Contacts between the two chains:
Residue V376 in the second protein is in contact with residue V6 in the first protein (closest heavy-atom distance 2.7 Å).
Residue L446 in the second protein interacts with residue I7 in the first protein (closest heavy-atom distance 3.9 Å).
Residue N378 in the second protein interacts with residue V6 in the first protein (closest heavy-atom distance 3.6 Å).
Residue S375 in the second protein contacts residue K5 in the first protein (closest heavy-atom distance 3.8 Å).
Residue Y379 in the second protein is in contact with residue F2 in the first protein (closest heavy-atom distance 4.2 Å).
Residue I359 in the second protein contacts residue I7 in the first protein (closest heavy-atom distance 3.8 Å).
Residue W377 in the second protein interacts with residue V6 in the first protein (closest heavy-atom distance 3.6 Å).
Residue W377 in the second protein is in contact with residue K5 in the first protein (closest heavy-atom distance 3.7 Å).
Residue F346 in the second protein interacts with residue V6 in the first protein (closest heavy-atom distance 4.0 Å).
Residue V376 in the second protein interacts with residue K5 in the first protein (closest heavy-atom distance 3.6 Å).
Residue I359 in the second protein is in contact with residue G8 in the first protein (closest heavy-atom distance 4.2 Å).
Residue D374 in the second protein is in contact with residue G8 in the first protein (closest heavy-atom distance 3.8 Å).
Residue S375 in the second protein contacts residue G8 in the first protein (closest heavy-atom distance 4.4 Å).
Residue N378 in the second protein contacts residue V4 in the first protein (closest heavy-atom distance 2.9 Å).
Residue V376 in the second protein interacts with residue V4 in the first protein (closest heavy-atom distance 4.5 Å).
Residue D374 in the second protein is in contact with residue I7 in the first protein (closest heavy-atom distance 4.6 Å).
Residue V376 in the second protein interacts with residue I7 in the first protein (closest heavy-atom distance 3.2 Å).
Residue N378 in the second protein is in contact with residue F2 in the first protein (closest heavy-atom distance 2.9 Å).
Residue S375 in the second protein is in contact with residue I7 in the first protein (closest heavy-atom distance 3.5 Å).
Residue Y448 in the second protein is in contact with residue I7 in the first protein (closest heavy-atom distance 3.8 Å).
Residue T372 in the second protein contacts residue G8 in the first protein (closest heavy-atom distance 3.7 Å).
Residue H466 in the second protein is in contact with residue I7 in the first protein (closest heavy-atom distance 3.8 Å).
Residue W377 in the second protein is in contact with residue V4 in the first protein (closest heavy-atom distance 3.4 Å).

Sequence of the first protein:
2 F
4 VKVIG

These two protein chains interact to form a complex.

Sequence of the second protein:
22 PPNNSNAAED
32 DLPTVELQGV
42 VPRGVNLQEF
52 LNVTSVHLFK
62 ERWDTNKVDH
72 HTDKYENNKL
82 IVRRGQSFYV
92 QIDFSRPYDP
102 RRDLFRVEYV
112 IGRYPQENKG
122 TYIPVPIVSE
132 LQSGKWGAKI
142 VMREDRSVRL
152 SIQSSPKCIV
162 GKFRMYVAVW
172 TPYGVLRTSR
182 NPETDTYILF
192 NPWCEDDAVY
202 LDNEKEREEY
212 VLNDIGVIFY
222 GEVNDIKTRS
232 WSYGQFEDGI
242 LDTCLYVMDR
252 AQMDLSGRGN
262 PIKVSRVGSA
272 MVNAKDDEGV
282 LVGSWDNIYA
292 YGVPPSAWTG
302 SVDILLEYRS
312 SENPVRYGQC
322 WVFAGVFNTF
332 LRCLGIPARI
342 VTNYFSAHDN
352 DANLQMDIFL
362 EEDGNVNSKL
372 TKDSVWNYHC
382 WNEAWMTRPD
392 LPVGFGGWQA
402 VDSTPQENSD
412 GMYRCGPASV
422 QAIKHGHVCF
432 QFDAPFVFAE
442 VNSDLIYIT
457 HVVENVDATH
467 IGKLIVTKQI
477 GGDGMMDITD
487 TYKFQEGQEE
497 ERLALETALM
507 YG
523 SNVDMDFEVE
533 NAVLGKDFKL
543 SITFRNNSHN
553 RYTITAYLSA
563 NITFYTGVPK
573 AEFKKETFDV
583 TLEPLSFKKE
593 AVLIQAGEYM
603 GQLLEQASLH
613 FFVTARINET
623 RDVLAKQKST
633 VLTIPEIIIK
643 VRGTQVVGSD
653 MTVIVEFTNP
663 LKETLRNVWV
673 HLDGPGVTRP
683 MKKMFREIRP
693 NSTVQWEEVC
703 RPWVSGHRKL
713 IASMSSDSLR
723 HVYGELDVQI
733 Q